Sequence of the second protein:
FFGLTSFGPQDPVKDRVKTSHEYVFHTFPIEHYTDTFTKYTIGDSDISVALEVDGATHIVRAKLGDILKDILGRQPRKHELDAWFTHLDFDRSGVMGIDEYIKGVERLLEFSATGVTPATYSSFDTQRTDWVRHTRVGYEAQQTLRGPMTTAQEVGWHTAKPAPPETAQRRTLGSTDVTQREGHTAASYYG

The following describes two proteins that form a bound complex.

Sequence of the first protein:
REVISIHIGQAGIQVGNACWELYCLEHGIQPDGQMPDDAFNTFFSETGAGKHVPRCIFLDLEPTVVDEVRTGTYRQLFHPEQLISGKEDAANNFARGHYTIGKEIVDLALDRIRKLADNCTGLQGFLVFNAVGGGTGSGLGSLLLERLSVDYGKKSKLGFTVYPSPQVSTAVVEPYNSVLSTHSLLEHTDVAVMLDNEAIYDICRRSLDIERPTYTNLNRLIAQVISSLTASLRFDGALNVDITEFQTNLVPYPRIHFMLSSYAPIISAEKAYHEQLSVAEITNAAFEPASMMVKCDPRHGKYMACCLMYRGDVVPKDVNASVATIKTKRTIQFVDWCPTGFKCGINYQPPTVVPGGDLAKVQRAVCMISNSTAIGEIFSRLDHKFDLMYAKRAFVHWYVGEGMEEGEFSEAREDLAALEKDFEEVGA

Contacts between the two chains:
Residue R84 in the first protein is in contact with residue V139 in the second protein (closest heavy-atom distance 3.1 Å).
Residue R84 in the first protein interacts with residue E142 in the second protein (closest heavy-atom distance 2.6 Å).
Residue E22 in the first protein is in contact with residue V157 in the second protein (closest heavy-atom distance 4.5 Å).
Residue A48 in the first protein interacts with residue T174 in the second protein (closest heavy-atom distance 2.6 Å).
Residue D245 in the first protein is in contact with residue R173 in the second protein (closest heavy-atom distance 3.3 Å).
Residue T223 in the first protein contacts residue T153 in the second protein (closest heavy-atom distance 4.1 Å).
Residue L26 in the first protein interacts with residue R94 in the second protein (closest heavy-atom distance 4.4 Å).
Residue D47 in the first protein interacts with residue L175 in the second protein (closest heavy-atom distance 4.2 Å).
Residue P32 in the first protein contacts residue T161 in the second protein (closest heavy-atom distance 3.4 Å).
Residue T82 in the first protein contacts residue G158 in the second protein (closest heavy-atom distance 3.7 Å).
Residue T82 in the first protein interacts with residue Q144 in the second protein (closest heavy-atom distance 3.6 Å).
Residue P364 in the first protein contacts residue K163 in the second protein (closest heavy-atom distance 3.7 Å).
Residue D47 in the first protein contacts residue G176 in the second protein (closest heavy-atom distance 4.0 Å).
Residue Y357 in the first protein is in contact with residue R173 in the second protein (closest heavy-atom distance 1.5 Å).
Residue E27 in the first protein contacts residue R172 in the second protein (closest heavy-atom distance 3.1 Å).
Residue G365 in the first protein interacts with residue H160 in the second protein (closest heavy-atom distance 3.6 Å).
Residue Q85 in the first protein interacts with residue R138 in the second protein (closest heavy-atom distance 4.3 Å).
Residue L92 in the first protein is in contact with residue R138 in the second protein (closest heavy-atom distance 4.3 Å).
Residue Q358 in the first protein interacts with residue R172 in the second protein (closest heavy-atom distance 2.9 Å).
Residue R229 in the first protein interacts with residue V157 in the second protein (closest heavy-atom distance 3.4 Å).
Residue N18 in the first protein is in contact with residue V157 in the second protein (closest heavy-atom distance 3.9 Å).
Residue R84 in the first protein interacts with residue R138 in the second protein (closest heavy-atom distance 3.1 Å).
Residue P364 in the first protein contacts residue R94 in the second protein (closest heavy-atom distance 3.1 Å).
Residue F244 in the first protein interacts with residue R173 in the second protein (closest heavy-atom distance 3.5 Å).
Residue D76 in the first protein contacts residue W133 in the second protein (closest heavy-atom distance 3.6 Å).
Residue T225 in the first protein interacts with residue T153 in the second protein (closest heavy-atom distance 3.5 Å).
Residue G365 in the first protein interacts with residue D93 in the second protein (closest heavy-atom distance 3.6 Å).
Residue R84 in the first protein is in contact with residue G140 in the second protein (closest heavy-atom distance 3.6 Å).
Residue R2 in the first protein is in contact with residue L175 in the second protein (closest heavy-atom distance 3.2 Å).
Residue R229 in the first protein contacts residue E156 in the second protein (closest heavy-atom distance 3.3 Å).
Residue Y83 in the first protein interacts with residue T161 in the second protein (closest heavy-atom distance 4.1 Å).
Residue R79 in the first protein interacts with residue W133 in the second protein (closest heavy-atom distance 3.2 Å).
Residue E77 in the first protein contacts residue A154 in the second protein (closest heavy-atom distance 3.0 Å).
Residue A48 in the first protein is in contact with residue L175 in the second protein (closest heavy-atom distance 4.0 Å).
Residue T225 in the first protein is in contact with residue V157 in the second protein (closest heavy-atom distance 3.4 Å).
Residue D47 in the first protein interacts with residue Q182 in the second protein (closest heavy-atom distance 4.0 Å).
Residue D245 in the first protein interacts with residue T174 in the second protein (closest heavy-atom distance 3.5 Å).
Residue Q358 in the first protein contacts residue R173 in the second protein (closest heavy-atom distance 2.9 Å).
Residue E77 in the first protein is in contact with residue Q155 in the second protein (closest heavy-atom distance 4.3 Å).
Residue V363 in the first protein contacts residue D93 in the second protein (closest heavy-atom distance 3.1 Å).
Residue E77 in the first protein is in contact with residue T152 in the second protein (closest heavy-atom distance 4.2 Å).
Residue K370 in the first protein is in contact with residue D93 in the second protein (closest heavy-atom distance 4.4 Å).
Residue R84 in the first protein contacts residue Y141 in the second protein (closest heavy-atom distance 3.5 Å).
Residue T80 in the first protein interacts with residue V139 in the second protein (closest heavy-atom distance 4.3 Å).
Residue F244 in the first protein contacts residue L175 in the second protein (closest heavy-atom distance 4.1 Å).
Residue Y83 in the first protein interacts with residue G158 in the second protein (closest heavy-atom distance 4.4 Å).
Residue V362 in the first protein is in contact with residue R94 in the second protein (closest heavy-atom distance 3.6 Å).
Residue R243 in the first protein contacts residue L175 in the second protein (closest heavy-atom distance 3.9 Å).
Residue T225 in the first protein interacts with residue E156 in the second protein (closest heavy-atom distance 2.7 Å).
Residue P364 in the first protein is in contact with residue D93 in the second protein (closest heavy-atom distance 3.2 Å).
Residue D47 in the first protein is in contact with residue S177 in the second protein (closest heavy-atom distance 1.9 Å).
Residue T82 in the first protein contacts residue T161 in the second protein (closest heavy-atom distance 3.7 Å).
Residue H28 in the first protein interacts with residue R172 in the second protein (closest heavy-atom distance 4.1 Å).
Residue K370 in the first protein contacts residue R94 in the second protein (closest heavy-atom distance 2.3 Å).
Residue T82 in the first protein interacts with residue E142 in the second protein (closest heavy-atom distance 3.4 Å).
Residue D245 in the first protein is in contact with residue L175 in the second protein (closest heavy-atom distance 3.7 Å).
Residue F244 in the first protein interacts with residue T174 in the second protein (closest heavy-atom distance 4.1 Å).
Residue P364 in the first protein contacts residue H160 in the second protein (closest heavy-atom distance 3.5 Å).
Residue P89 in the first protein contacts residue H136 in the second protein (closest heavy-atom distance 4.2 Å).
Residue R79 in the first protein interacts with residue R138 in the second protein (closest heavy-atom distance 3.6 Å).